Sequence of protein 2:
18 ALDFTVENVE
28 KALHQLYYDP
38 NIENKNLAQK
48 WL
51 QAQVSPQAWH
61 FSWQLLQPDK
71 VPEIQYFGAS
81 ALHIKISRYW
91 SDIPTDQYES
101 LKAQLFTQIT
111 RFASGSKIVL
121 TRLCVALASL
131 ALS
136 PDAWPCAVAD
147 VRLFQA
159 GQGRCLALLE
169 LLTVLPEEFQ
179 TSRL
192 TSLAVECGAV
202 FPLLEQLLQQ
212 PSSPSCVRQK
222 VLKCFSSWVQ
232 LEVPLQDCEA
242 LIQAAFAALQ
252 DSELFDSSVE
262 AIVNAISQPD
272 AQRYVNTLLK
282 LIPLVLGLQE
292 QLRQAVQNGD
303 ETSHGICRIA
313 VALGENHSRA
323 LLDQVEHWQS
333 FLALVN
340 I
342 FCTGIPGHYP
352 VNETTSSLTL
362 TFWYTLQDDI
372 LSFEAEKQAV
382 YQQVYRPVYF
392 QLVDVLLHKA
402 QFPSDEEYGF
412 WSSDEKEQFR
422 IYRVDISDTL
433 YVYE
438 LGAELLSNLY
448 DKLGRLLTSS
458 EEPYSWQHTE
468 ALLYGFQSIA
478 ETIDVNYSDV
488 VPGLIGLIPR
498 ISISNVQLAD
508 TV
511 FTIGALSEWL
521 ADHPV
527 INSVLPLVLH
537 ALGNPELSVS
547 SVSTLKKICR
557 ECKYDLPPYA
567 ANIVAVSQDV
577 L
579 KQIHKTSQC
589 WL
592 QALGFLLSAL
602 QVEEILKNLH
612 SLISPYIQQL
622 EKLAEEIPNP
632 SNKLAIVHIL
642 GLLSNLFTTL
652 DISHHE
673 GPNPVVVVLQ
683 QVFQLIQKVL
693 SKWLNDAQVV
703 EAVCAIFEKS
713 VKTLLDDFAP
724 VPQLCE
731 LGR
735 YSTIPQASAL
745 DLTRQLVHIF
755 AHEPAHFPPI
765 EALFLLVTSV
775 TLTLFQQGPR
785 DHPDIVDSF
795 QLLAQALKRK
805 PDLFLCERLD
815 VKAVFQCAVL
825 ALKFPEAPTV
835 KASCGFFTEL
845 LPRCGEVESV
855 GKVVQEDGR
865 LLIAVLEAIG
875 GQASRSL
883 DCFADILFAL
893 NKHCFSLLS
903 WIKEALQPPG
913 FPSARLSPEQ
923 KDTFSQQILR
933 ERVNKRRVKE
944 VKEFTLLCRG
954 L

Sequence of protein 1:
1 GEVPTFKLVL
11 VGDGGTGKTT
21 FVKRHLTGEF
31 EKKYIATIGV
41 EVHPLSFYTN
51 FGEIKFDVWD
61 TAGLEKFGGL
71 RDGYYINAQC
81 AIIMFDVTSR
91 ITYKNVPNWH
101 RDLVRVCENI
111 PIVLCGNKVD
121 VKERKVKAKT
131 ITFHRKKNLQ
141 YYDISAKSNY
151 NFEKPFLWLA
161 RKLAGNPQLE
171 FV

The following describes two proteins that form a bound complex.

Residue-level contacts at the interface:
Residue R88 in protein 2 is in contact with residue G68 in protein 1 (closest heavy-atom distance 3.7 Å).
Residue D785 in protein 2 interacts with residue K33 in protein 1 (closest heavy-atom distance 4.1 Å).
Residue E175 in protein 2 interacts with residue R105 in protein 1 (closest heavy-atom distance 3.0 Å).
Residue E830 in protein 2 interacts with residue K33 in protein 1 (closest heavy-atom distance 3.6 Å).
Residue Y76 in protein 2 contacts residue D72 in protein 1 (closest heavy-atom distance 3.3 Å).
Residue S414 in protein 2 contacts residue R161 in protein 1 (closest heavy-atom distance 3.8 Å).
Residue D415 in protein 2 contacts residue R161 in protein 1 (closest heavy-atom distance 3.0 Å).
Residue H306 in protein 2 interacts with residue R135 in protein 1 (closest heavy-atom distance 4.0 Å).
Residue Y34 in protein 2 is in contact with residue G73 in protein 1 (closest heavy-atom distance 3.5 Å).
Residue H83 in protein 2 is in contact with residue D72 in protein 1 (closest heavy-atom distance 3.4 Å).
Residue T179 in protein 2 contacts residue N98 in protein 1 (closest heavy-atom distance 3.4 Å).
Residue F77 in protein 2 interacts with residue L70 in protein 1 (closest heavy-atom distance 3.8 Å).
Residue P787 in protein 2 contacts residue K33 in protein 1 (closest heavy-atom distance 4.1 Å).
Residue R88 in protein 2 interacts with residue E65 in protein 1 (closest heavy-atom distance 2.5 Å).
Residue K42 in protein 2 interacts with residue W59 in protein 1 (closest heavy-atom distance 3.9 Å).
Residue E830 in protein 2 is in contact with residue Y34 in protein 1 (closest heavy-atom distance 3.0 Å).
Residue D788 in protein 2 contacts residue K32 in protein 1 (closest heavy-atom distance 3.5 Å).
Residue E175 in protein 2 is in contact with residue R101 in protein 1 (closest heavy-atom distance 3.4 Å).
Residue R879 in protein 2 is in contact with residue I91 in protein 1 (closest heavy-atom distance 3.7 Å).
Residue Q53 in protein 2 contacts residue G69 in protein 1 (closest heavy-atom distance 3.2 Å).
Residue I39 in protein 2 contacts residue P44 in protein 1 (closest heavy-atom distance 4.2 Å).
Residue D415 in protein 2 is in contact with residue Y142 in protein 1 (closest heavy-atom distance 4.1 Å).
Residue R88 in protein 2 contacts residue K66 in protein 1 (closest heavy-atom distance 3.7 Å).
Residue S80 in protein 2 contacts residue D72 in protein 1 (closest heavy-atom distance 3.8 Å).
Residue N43 in protein 2 contacts residue V42 in protein 1 (closest heavy-atom distance 2.9 Å).
Residue I118 in protein 2 contacts residue R105 in protein 1 (closest heavy-atom distance 3.5 Å).
Residue Y35 in protein 2 is in contact with residue N77 in protein 1 (closest heavy-atom distance 3.4 Å).
Residue Y76 in protein 2 is in contact with residue I76 in protein 1 (closest heavy-atom distance 3.5 Å).
Residue V172 in protein 2 is in contact with residue R105 in protein 1 (closest heavy-atom distance 3.9 Å).
Residue I84 in protein 2 interacts with residue R71 in protein 1 (closest heavy-atom distance 4.2 Å).
Residue R122 in protein 2 interacts with residue R105 in protein 1 (closest heavy-atom distance 4.0 Å).
Residue I84 in protein 2 contacts residue G69 in protein 1 (closest heavy-atom distance 3.6 Å).
Residue L49 in protein 2 contacts residue L70 in protein 1 (closest heavy-atom distance 3.8 Å).
Residue R784 in protein 2 is in contact with residue K33 in protein 1 (closest heavy-atom distance 3.7 Å).
Residue R88 in protein 2 is in contact with residue R71 in protein 1 (closest heavy-atom distance 2.4 Å).
Residue E73 in protein 2 is in contact with residue I76 in protein 1 (closest heavy-atom distance 3.8 Å).
Residue Q46 in protein 2 interacts with residue V40 in protein 1 (closest heavy-atom distance 3.4 Å).
Residue I118 in protein 2 is in contact with residue V106 in protein 1 (closest heavy-atom distance 3.7 Å).
Residue Q53 in protein 2 interacts with residue L70 in protein 1 (closest heavy-atom distance 3.1 Å).
Residue D415 in protein 2 interacts with residue W158 in protein 1 (closest heavy-atom distance 3.1 Å).
Residue I39 in protein 2 contacts residue D57 in protein 1 (closest heavy-atom distance 3.4 Å).
Residue I39 in protein 2 is in contact with residue V42 in protein 1 (closest heavy-atom distance 3.3 Å).
Residue R122 in protein 2 interacts with residue D102 in protein 1 (closest heavy-atom distance 3.0 Å).
Residue T121 in protein 2 contacts residue R105 in protein 1 (closest heavy-atom distance 4.1 Å).
Residue E830 in protein 2 is in contact with residue K32 in protein 1 (closest heavy-atom distance 3.9 Å).
Residue R122 in protein 2 interacts with residue D72 in protein 1 (closest heavy-atom distance 3.0 Å).
Residue S80 in protein 2 contacts residue G73 in protein 1 (closest heavy-atom distance 3.9 Å).
Residue Q46 in protein 2 is in contact with residue L70 in protein 1 (closest heavy-atom distance 4.2 Å).
Residue S413 in protein 2 is in contact with residue P167 in protein 1 (closest heavy-atom distance 4.1 Å).
Residue Y76 in protein 2 is in contact with residue V106 in protein 1 (closest heavy-atom distance 3.6 Å).
Residue P787 in protein 2 is in contact with residue K32 in protein 1 (closest heavy-atom distance 4.2 Å).
Residue L33 in protein 2 is in contact with residue W59 in protein 1 (closest heavy-atom distance 3.7 Å).
Residue V125 in protein 2 interacts with residue R105 in protein 1 (closest heavy-atom distance 3.9 Å).
Residue S880 in protein 2 interacts with residue S89 in protein 1 (closest heavy-atom distance 3.5 Å).
Residue Y34 in protein 2 is in contact with residue I76 in protein 1 (closest heavy-atom distance 3.6 Å).
Residue Q46 in protein 2 contacts residue Y74 in protein 1 (closest heavy-atom distance 2.7 Å).
Residue N43 in protein 2 is in contact with residue E41 in protein 1 (closest heavy-atom distance 3.6 Å).
Residue K835 in protein 2 is in contact with residue T88 in protein 1 (closest heavy-atom distance 4.2 Å).
Residue E176 in protein 2 interacts with residue R105 in protein 1 (closest heavy-atom distance 3.0 Å).
Residue P829 in protein 2 contacts residue Y34 in protein 1 (closest heavy-atom distance 3.6 Å).